Sequence of the second protein:
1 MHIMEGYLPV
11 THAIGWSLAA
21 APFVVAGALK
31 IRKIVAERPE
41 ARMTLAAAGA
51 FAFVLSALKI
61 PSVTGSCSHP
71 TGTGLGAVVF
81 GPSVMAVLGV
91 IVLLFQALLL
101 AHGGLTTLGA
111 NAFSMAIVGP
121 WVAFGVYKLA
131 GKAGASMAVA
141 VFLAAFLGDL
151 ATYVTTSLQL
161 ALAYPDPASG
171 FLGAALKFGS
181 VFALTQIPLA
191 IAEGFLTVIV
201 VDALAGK

Sequence of the first protein:
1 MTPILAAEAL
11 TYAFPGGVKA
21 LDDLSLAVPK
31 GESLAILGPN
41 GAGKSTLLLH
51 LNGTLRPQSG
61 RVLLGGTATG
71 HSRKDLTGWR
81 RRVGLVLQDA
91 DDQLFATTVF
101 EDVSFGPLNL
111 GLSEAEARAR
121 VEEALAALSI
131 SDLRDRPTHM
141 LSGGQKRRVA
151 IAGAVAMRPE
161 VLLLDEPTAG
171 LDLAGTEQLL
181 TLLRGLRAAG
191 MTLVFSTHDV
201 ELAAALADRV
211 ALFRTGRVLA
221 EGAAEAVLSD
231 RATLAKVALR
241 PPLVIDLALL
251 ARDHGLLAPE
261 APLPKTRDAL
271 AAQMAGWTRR

These two protein chains interact to form a complex.

Contacts between the two chains:
Residue T97 in the first protein contacts residue A203 in the second protein (closest heavy-atom distance 4.7 Å).
Residue H139 in the first protein is in contact with residue K207 in the second protein (closest heavy-atom distance 2.8 Å).
Residue T97 in the first protein interacts with residue K207 in the second protein (closest heavy-atom distance 2.8 Å).
Residue T97 in the first protein is in contact with residue G206 in the second protein (closest heavy-atom distance 2.9 Å).